Contacts between the two chains:
Residue K109 in protein 2 interacts with residue N7 in protein 1 (closest heavy-atom distance 2.9 Å).
Residue A33 in protein 2 contacts residue T6 in protein 1 (closest heavy-atom distance 3.6 Å).
Residue T31 in protein 2 is in contact with residue T6 in protein 1 (closest heavy-atom distance 3.3 Å).
Residue I57 in protein 2 contacts residue W2 in protein 1 (closest heavy-atom distance 3.2 Å).
Residue L34 in protein 2 is in contact with residue W2 in protein 1 (closest heavy-atom distance 4.6 Å).
Residue Y32 in protein 2 contacts residue T6 in protein 1 (closest heavy-atom distance 4.0 Å).
Residue E99 in protein 2 contacts residue T6 in protein 1 (closest heavy-atom distance 2.6 Å).
Residue A33 in protein 2 is in contact with residue W2 in protein 1 (closest heavy-atom distance 3.7 Å).
Residue G50 in protein 2 contacts residue W2 in protein 1 (closest heavy-atom distance 3.5 Å).
Residue I52 in protein 2 interacts with residue T6 in protein 1 (closest heavy-atom distance 3.8 Å).
Residue N59 in protein 2 is in contact with residue W2 in protein 1 (closest heavy-atom distance 3.4 Å).
Residue G108 in protein 2 interacts with residue W10 in protein 1 (closest heavy-atom distance 3.3 Å).
Residue L55 in protein 2 interacts with residue L9 in protein 1 (closest heavy-atom distance 4.1 Å).
Residue V51 in protein 2 interacts with residue W2 in protein 1 (closest heavy-atom distance 3.5 Å).
Residue L55 in protein 2 interacts with residue I5 in protein 1 (closest heavy-atom distance 3.7 Å).
Residue I52 in protein 2 interacts with residue W2 in protein 1 (closest heavy-atom distance 3.6 Å).
Residue K109 in protein 2 contacts residue W10 in protein 1 (closest heavy-atom distance 3.4 Å).
Residue F114 in protein 2 contacts residue F3 in protein 1 (closest heavy-atom distance 4.2 Å).
Residue L107 in protein 2 contacts residue W10 in protein 1 (closest heavy-atom distance 3.4 Å).
Residue T58 in protein 2 is in contact with residue W2 in protein 1 (closest heavy-atom distance 3.8 Å).
Residue S30 in protein 2 is in contact with residue L9 in protein 1 (closest heavy-atom distance 4.9 Å).
Residue N59 in protein 2 contacts residue F3 in protein 1 (closest heavy-atom distance 4.1 Å).
Residue L54 in protein 2 contacts residue L9 in protein 1 (closest heavy-atom distance 3.8 Å).
Residue P110 in protein 2 is in contact with residue W10 in protein 1 (closest heavy-atom distance 3.6 Å).
Residue Y32 in protein 2 is in contact with residue W10 in protein 1 (closest heavy-atom distance 4.4 Å).
Residue T31 in protein 2 interacts with residue L9 in protein 1 (closest heavy-atom distance 4.2 Å).
Residue I52 in protein 2 contacts residue I5 in protein 1 (closest heavy-atom distance 3.8 Å).
Residue E99 in protein 2 contacts residue F3 in protein 1 (closest heavy-atom distance 4.8 Å).
Residue S35 in protein 2 is in contact with residue F3 in protein 1 (closest heavy-atom distance 4.4 Å).
Residue P110 in protein 2 is in contact with residue T6 in protein 1 (closest heavy-atom distance 3.5 Å).
Residue I57 in protein 2 contacts residue I5 in protein 1 (closest heavy-atom distance 4.4 Å).
Residue G112 in protein 2 interacts with residue F3 in protein 1 (closest heavy-atom distance 4.3 Å).
Residue P110 in protein 2 is in contact with residue N7 in protein 1 (closest heavy-atom distance 3.5 Å).
Residue W47 in protein 2 interacts with residue F3 in protein 1 (closest heavy-atom distance 3.9 Å).
Residue I52 in protein 2 contacts residue L9 in protein 1 (closest heavy-atom distance 4.5 Å).
Residue S35 in protein 2 interacts with residue W2 in protein 1 (closest heavy-atom distance 4.1 Å).
Residue W47 in protein 2 contacts residue W2 in protein 1 (closest heavy-atom distance 4.8 Å).

This data describes a binding interaction between two proteins.

Sequence of protein 2:
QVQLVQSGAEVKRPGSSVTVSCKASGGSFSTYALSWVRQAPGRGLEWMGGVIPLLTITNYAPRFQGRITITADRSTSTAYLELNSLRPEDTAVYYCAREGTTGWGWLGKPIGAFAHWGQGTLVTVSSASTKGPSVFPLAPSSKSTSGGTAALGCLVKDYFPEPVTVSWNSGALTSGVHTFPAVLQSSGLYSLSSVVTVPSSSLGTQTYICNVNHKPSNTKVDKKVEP

Sequence of protein 1:
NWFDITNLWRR